Sequence of protein 2:
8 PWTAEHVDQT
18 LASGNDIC

Contacts between the two chains:
Residue F98 in protein 1 interacts with residue I24 in protein 2 (closest heavy-atom distance 4.2 Å).
Residue V524 in protein 1 contacts residue W9 in protein 2 (closest heavy-atom distance 4.0 Å).
Residue Y494 in protein 1 interacts with residue W9 in protein 2 (closest heavy-atom distance 3.2 Å).
Residue K83 in protein 1 is in contact with residue D15 in protein 2 (closest heavy-atom distance 3.5 Å).
Residue F84 in protein 1 is in contact with residue T17 in protein 2 (closest heavy-atom distance 3.8 Å).
Residue S85 in protein 1 interacts with residue S20 in protein 2 (closest heavy-atom distance 3.7 Å).
Residue S406 in protein 1 interacts with residue N22 in protein 2 (closest heavy-atom distance 3.4 Å).
Residue D504 in protein 1 is in contact with residue W9 in protein 2 (closest heavy-atom distance 2.8 Å).
Residue A86 in protein 1 contacts residue N22 in protein 2 (closest heavy-atom distance 4.1 Å).
Residue N574 in protein 1 contacts residue H13 in protein 2 (closest heavy-atom distance 4.0 Å).
Residue N409 in protein 1 contacts residue N22 in protein 2 (closest heavy-atom distance 4.1 Å).
Residue S85 in protein 1 is in contact with residue T17 in protein 2 (closest heavy-atom distance 3.2 Å).
Residue S502 in protein 1 is in contact with residue W9 in protein 2 (closest heavy-atom distance 3.7 Å).
Residue T501 in protein 1 is in contact with residue W9 in protein 2 (closest heavy-atom distance 4.0 Å).
Residue F98 in protein 1 is in contact with residue G21 in protein 2 (closest heavy-atom distance 4.2 Å).
Residue C148 in protein 1 contacts residue I24 in protein 2 (closest heavy-atom distance 4.1 Å).
Residue F507 in protein 1 is in contact with residue V14 in protein 2 (closest heavy-atom distance 3.6 Å).
Residue S85 in protein 1 is in contact with residue G21 in protein 2 (closest heavy-atom distance 3.6 Å).
Residue G427 in protein 1 contacts residue L18 in protein 2 (closest heavy-atom distance 3.7 Å).
Residue A408 in protein 1 contacts residue N22 in protein 2 (closest heavy-atom distance 3.5 Å).
Residue R663 in protein 1 contacts residue E12 in protein 2 (closest heavy-atom distance 2.2 Å).
Residue L90 in protein 1 interacts with residue C25 in protein 2 (closest heavy-atom distance 3.8 Å).
Residue L420 in protein 1 is in contact with residue L18 in protein 2 (closest heavy-atom distance 4.1 Å).
Residue A86 in protein 1 contacts residue L18 in protein 2 (closest heavy-atom distance 3.8 Å).
Residue F98 in protein 1 contacts residue T17 in protein 2 (closest heavy-atom distance 4.1 Å).
Residue F506 in protein 1 is in contact with residue W9 in protein 2 (closest heavy-atom distance 3.6 Å).
Residue S508 in protein 1 contacts residue V14 in protein 2 (closest heavy-atom distance 3.7 Å).
Residue T88 in protein 1 is in contact with residue C25 in protein 2 (closest heavy-atom distance 4.1 Å).
Residue F84 in protein 1 is in contact with residue L18 in protein 2 (closest heavy-atom distance 3.5 Å).
Residue F506 in protein 1 is in contact with residue V14 in protein 2 (closest heavy-atom distance 3.8 Å).
Residue E601 in protein 1 contacts residue H13 in protein 2 (closest heavy-atom distance 2.7 Å).
Residue Y494 in protein 1 is in contact with residue H13 in protein 2 (closest heavy-atom distance 3.3 Å).
Residue K83 in protein 1 contacts residue T17 in protein 2 (closest heavy-atom distance 4.0 Å).
Residue F506 in protein 1 is in contact with residue T10 in protein 2 (closest heavy-atom distance 3.6 Å).
Residue N658 in protein 1 contacts residue E12 in protein 2 (closest heavy-atom distance 3.5 Å).
Residue K714 in protein 1 is in contact with residue H13 in protein 2 (closest heavy-atom distance 3.8 Å).
Residue R79 in protein 1 interacts with residue D15 in protein 2 (closest heavy-atom distance 4.2 Å).
Residue T419 in protein 1 is in contact with residue L18 in protein 2 (closest heavy-atom distance 4.0 Å).
Residue A503 in protein 1 contacts residue W9 in protein 2 (closest heavy-atom distance 3.4 Å).
Residue K149 in protein 1 interacts with residue I24 in protein 2 (closest heavy-atom distance 3.5 Å).
Residue S151 in protein 1 contacts residue C25 in protein 2 (closest heavy-atom distance 3.5 Å).
Residue T419 in protein 1 interacts with residue N22 in protein 2 (closest heavy-atom distance 3.2 Å).
Residue P152 in protein 1 contacts residue C25 in protein 2 (closest heavy-atom distance 4.1 Å).
Residue I407 in protein 1 interacts with residue N22 in protein 2 (closest heavy-atom distance 3.8 Å).
Residue K149 in protein 1 interacts with residue D23 in protein 2 (closest heavy-atom distance 3.5 Å).
Residue Y496 in protein 1 interacts with residue W9 in protein 2 (closest heavy-atom distance 3.8 Å).
Residue I429 in protein 1 contacts residue L18 in protein 2 (closest heavy-atom distance 4.0 Å).
Residue S107 in protein 1 contacts residue T17 in protein 2 (closest heavy-atom distance 2.8 Å).
Residue T88 in protein 1 contacts residue I24 in protein 2 (closest heavy-atom distance 3.5 Å).
Residue R79 in protein 1 is in contact with residue H13 in protein 2 (closest heavy-atom distance 4.1 Å).
Residue N100 in protein 1 is in contact with residue D15 in protein 2 (closest heavy-atom distance 4.0 Å).
Residue K149 in protein 1 contacts residue C25 in protein 2 (closest heavy-atom distance 3.8 Å).
Residue S421 in protein 1 contacts residue L18 in protein 2 (closest heavy-atom distance 3.8 Å).
Residue A86 in protein 1 contacts residue G21 in protein 2 (closest heavy-atom distance 4.2 Å).
Residue F150 in protein 1 interacts with residue C25 in protein 2 (closest heavy-atom distance 3.7 Å).
Residue T88 in protein 1 contacts residue G21 in protein 2 (closest heavy-atom distance 3.5 Å).
Residue F150 in protein 1 interacts with residue I24 in protein 2 (closest heavy-atom distance 2.8 Å).
Residue F98 in protein 1 contacts residue S20 in protein 2 (closest heavy-atom distance 3.3 Å).
Residue R410 in protein 1 interacts with residue C25 in protein 2 (closest heavy-atom distance 3.5 Å).
Residue S85 in protein 1 is in contact with residue L18 in protein 2 (closest heavy-atom distance 3.5 Å).

Sequence of protein 1:
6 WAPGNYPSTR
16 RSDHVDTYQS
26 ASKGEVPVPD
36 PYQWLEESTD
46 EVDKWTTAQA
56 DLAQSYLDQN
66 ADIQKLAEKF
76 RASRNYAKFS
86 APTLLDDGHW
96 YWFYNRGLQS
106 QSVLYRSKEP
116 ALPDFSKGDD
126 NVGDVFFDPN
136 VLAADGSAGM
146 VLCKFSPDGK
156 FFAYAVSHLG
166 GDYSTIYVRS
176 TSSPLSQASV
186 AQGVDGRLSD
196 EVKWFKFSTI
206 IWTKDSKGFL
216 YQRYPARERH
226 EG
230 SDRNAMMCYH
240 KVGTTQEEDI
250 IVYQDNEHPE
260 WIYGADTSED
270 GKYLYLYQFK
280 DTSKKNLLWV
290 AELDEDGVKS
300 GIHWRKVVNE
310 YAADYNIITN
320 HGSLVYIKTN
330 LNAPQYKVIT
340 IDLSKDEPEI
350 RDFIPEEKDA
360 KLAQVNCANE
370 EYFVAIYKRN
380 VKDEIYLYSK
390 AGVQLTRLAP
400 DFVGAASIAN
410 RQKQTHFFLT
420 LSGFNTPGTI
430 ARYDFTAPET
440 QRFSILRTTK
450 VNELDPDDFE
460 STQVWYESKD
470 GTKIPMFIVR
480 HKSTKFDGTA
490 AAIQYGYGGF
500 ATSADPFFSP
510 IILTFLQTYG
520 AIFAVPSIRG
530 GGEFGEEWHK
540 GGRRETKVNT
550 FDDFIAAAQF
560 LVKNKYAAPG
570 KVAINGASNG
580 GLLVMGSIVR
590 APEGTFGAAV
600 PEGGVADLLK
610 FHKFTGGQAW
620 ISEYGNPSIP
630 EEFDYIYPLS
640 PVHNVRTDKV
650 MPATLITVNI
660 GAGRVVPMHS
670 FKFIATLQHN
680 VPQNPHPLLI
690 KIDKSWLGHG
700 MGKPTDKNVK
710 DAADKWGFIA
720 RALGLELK

This data describes a binding interaction between two proteins.